Sequence of the second protein:
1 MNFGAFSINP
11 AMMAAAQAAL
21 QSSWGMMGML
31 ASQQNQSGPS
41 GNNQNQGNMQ

Sequence of the first protein:
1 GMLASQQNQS

Contacts between the two chains:
Residue M26 in the second protein interacts with residue L3 in the first protein (closest heavy-atom distance 3.7 Å).
Residue Q21 in the second protein interacts with residue N8 in the first protein (closest heavy-atom distance 4.2 Å).
Residue W24 in the second protein is in contact with residue S5 in the first protein (closest heavy-atom distance 3.3 Å).
Residue G25 in the second protein is in contact with residue L3 in the first protein (closest heavy-atom distance 5.0 Å).
Residue Q21 in the second protein interacts with residue Q7 in the first protein (closest heavy-atom distance 3.8 Å).
Residue S22 in the second protein contacts residue Q7 in the first protein (closest heavy-atom distance 2.5 Å).
Residue S23 in the second protein is in contact with residue S5 in the first protein (closest heavy-atom distance 4.5 Å).
Residue Q21 in the second protein interacts with residue Q9 in the first protein (closest heavy-atom distance 3.3 Å).
Residue S23 in the second protein contacts residue Q7 in the first protein (closest heavy-atom distance 4.2 Å).

The following describes two proteins that form a bound complex.